Residue-level contacts at the interface:
Residue F370 in protein 1 interacts with residue G27 in protein 2 (closest heavy-atom distance 3.2 Å).
Residue L138 in protein 1 interacts with residue T178 in protein 2 (closest heavy-atom distance 3.1 Å).
Residue L118 in protein 1 contacts residue L179 in protein 2 (closest heavy-atom distance 3.6 Å).
Residue G366 in protein 1 contacts residue R98 in protein 2 (closest heavy-atom distance 2.7 Å).
Residue P398 in protein 1 contacts residue D180 in protein 2 (closest heavy-atom distance 3.8 Å).
Residue I74 in protein 1 is in contact with residue Y182 in protein 2 (closest heavy-atom distance 3.7 Å).
Residue F370 in protein 1 contacts residue Q93 in protein 2 (closest heavy-atom distance 3.5 Å).
Residue F370 in protein 1 interacts with residue R56 in protein 2 (closest heavy-atom distance 3.6 Å).
Residue H397 in protein 1 is in contact with residue D180 in protein 2 (closest heavy-atom distance 3.3 Å).
Residue I367 in protein 1 interacts with residue S25 in protein 2 (closest heavy-atom distance 3.3 Å).
Residue I367 in protein 1 contacts residue T94 in protein 2 (closest heavy-atom distance 3.5 Å).
Residue F145 in protein 1 is in contact with residue L179 in protein 2 (closest heavy-atom distance 3.9 Å).
Residue S368 in protein 1 is in contact with residue Q93 in protein 2 (closest heavy-atom distance 3.4 Å).
Residue E384 in protein 1 is in contact with residue K100 in protein 2 (closest heavy-atom distance 3.7 Å).
Residue N140 in protein 1 is in contact with residue T178 in protein 2 (closest heavy-atom distance 3.8 Å).
Residue F370 in protein 1 interacts with residue C90 in protein 2 (closest heavy-atom distance 3.8 Å).
Residue V373 in protein 1 is in contact with residue N51 in protein 2 (closest heavy-atom distance 3.4 Å).
Residue F364 in protein 1 is in contact with residue Q101 in protein 2 (closest heavy-atom distance 3.8 Å).
Residue P387 in protein 1 is in contact with residue Q101 in protein 2 (closest heavy-atom distance 4.0 Å).
Residue R142 in protein 1 interacts with residue Q170 in protein 2 (closest heavy-atom distance 3.3 Å).
Residue S368 in protein 1 interacts with residue K97 in protein 2 (closest heavy-atom distance 3.7 Å).
Residue L117 in protein 1 contacts residue L179 in protein 2 (closest heavy-atom distance 3.4 Å).
Residue F364 in protein 1 interacts with residue K97 in protein 2 (closest heavy-atom distance 3.8 Å).
Residue E391 in protein 1 interacts with residue R171 in protein 2 (closest heavy-atom distance 3.5 Å).
Residue F364 in protein 1 interacts with residue R98 in protein 2 (closest heavy-atom distance 3.9 Å).
Residue R142 in protein 1 contacts residue R171 in protein 2 (closest heavy-atom distance 3.5 Å).
Residue Y385 in protein 1 interacts with residue Q101 in protein 2 (closest heavy-atom distance 3.0 Å).
Residue K113 in protein 1 contacts residue Y182 in protein 2 (closest heavy-atom distance 3.8 Å).
Residue G366 in protein 1 contacts residue T94 in protein 2 (closest heavy-atom distance 3.4 Å).
Residue N372 in protein 1 is in contact with residue E28 in protein 2 (closest heavy-atom distance 3.0 Å).
Residue F370 in protein 1 contacts residue W89 in protein 2 (closest heavy-atom distance 3.7 Å).
Residue P387 in protein 1 is in contact with residue D103 in protein 2 (closest heavy-atom distance 3.7 Å).
Residue K392 in protein 1 is in contact with residue D149 in protein 2 (closest heavy-atom distance 3.3 Å).
Residue K392 in protein 1 interacts with residue R171 in protein 2 (closest heavy-atom distance 3.3 Å).
Residue I399 in protein 1 contacts residue D180 in protein 2 (closest heavy-atom distance 3.6 Å).
Residue S368 in protein 1 interacts with residue T94 in protein 2 (closest heavy-atom distance 3.0 Å).
Residue S137 in protein 1 interacts with residue M177 in protein 2 (closest heavy-atom distance 3.1 Å).
Residue H397 in protein 1 is in contact with residue T178 in protein 2 (closest heavy-atom distance 3.7 Å).
Residue N140 in protein 1 interacts with residue A176 in protein 2 (closest heavy-atom distance 3.2 Å).
Residue G369 in protein 1 contacts residue S25 in protein 2 (closest heavy-atom distance 3.7 Å).
Residue G369 in protein 1 interacts with residue E28 in protein 2 (closest heavy-atom distance 3.7 Å).
Residue I367 in protein 1 is in contact with residue F29 in protein 2 (closest heavy-atom distance 3.5 Å).
Residue P398 in protein 1 is in contact with residue V172 in protein 2 (closest heavy-atom distance 3.6 Å).
Residue K392 in protein 1 is in contact with residue L169 in protein 2 (closest heavy-atom distance 3.9 Å).
Residue D365 in protein 1 is in contact with residue V24 in protein 2 (closest heavy-atom distance 3.8 Å).
Residue D383 in protein 1 is in contact with residue R96 in protein 2 (closest heavy-atom distance 2.9 Å).
Residue E391 in protein 1 contacts residue V172 in protein 2 (closest heavy-atom distance 3.5 Å).
Residue S368 in protein 1 is in contact with residue F29 in protein 2 (closest heavy-atom distance 3.5 Å).
Residue N140 in protein 1 contacts residue D173 in protein 2 (closest heavy-atom distance 3.9 Å).
Residue T139 in protein 1 contacts residue T178 in protein 2 (closest heavy-atom distance 3.8 Å).
Residue F370 in protein 1 is in contact with residue F53 in protein 2 (closest heavy-atom distance 3.6 Å).
Residue F370 in protein 1 interacts with residue E28 in protein 2 (closest heavy-atom distance 2.9 Å).
Residue L138 in protein 1 interacts with residue L183 in protein 2 (closest heavy-atom distance 3.3 Å).
Residue Y385 in protein 1 is in contact with residue K97 in protein 2 (closest heavy-atom distance 3.4 Å).
Residue H397 in protein 1 contacts residue V172 in protein 2 (closest heavy-atom distance 3.5 Å).
Residue E391 in protein 1 is in contact with residue K174 in protein 2 (closest heavy-atom distance 3.7 Å).
Residue F370 in protein 1 contacts residue G54 in protein 2 (closest heavy-atom distance 3.9 Å).
Residue D383 in protein 1 contacts residue K100 in protein 2 (closest heavy-atom distance 3.0 Å).
Residue G369 in protein 1 contacts residue F29 in protein 2 (closest heavy-atom distance 3.3 Å).
Residue L138 in protein 1 interacts with residue L179 in protein 2 (closest heavy-atom distance 3.1 Å).

Sequence of protein 1:
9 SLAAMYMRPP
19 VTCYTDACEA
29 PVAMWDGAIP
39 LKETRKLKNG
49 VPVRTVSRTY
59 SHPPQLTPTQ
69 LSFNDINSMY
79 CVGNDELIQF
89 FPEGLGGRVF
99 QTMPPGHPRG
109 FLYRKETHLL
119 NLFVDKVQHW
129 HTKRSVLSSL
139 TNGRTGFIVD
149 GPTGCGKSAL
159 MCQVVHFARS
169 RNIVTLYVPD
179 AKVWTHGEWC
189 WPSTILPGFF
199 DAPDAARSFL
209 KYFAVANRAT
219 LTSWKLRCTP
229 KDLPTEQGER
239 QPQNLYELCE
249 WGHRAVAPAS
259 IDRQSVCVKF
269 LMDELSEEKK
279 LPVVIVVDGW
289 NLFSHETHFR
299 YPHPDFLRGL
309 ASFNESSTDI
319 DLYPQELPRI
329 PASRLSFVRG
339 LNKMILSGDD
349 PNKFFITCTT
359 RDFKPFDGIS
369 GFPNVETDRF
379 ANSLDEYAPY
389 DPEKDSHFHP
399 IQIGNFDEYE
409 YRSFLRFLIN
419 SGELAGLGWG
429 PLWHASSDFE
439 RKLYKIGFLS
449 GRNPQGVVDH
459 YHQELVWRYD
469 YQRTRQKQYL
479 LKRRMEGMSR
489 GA

Sequence of protein 2:
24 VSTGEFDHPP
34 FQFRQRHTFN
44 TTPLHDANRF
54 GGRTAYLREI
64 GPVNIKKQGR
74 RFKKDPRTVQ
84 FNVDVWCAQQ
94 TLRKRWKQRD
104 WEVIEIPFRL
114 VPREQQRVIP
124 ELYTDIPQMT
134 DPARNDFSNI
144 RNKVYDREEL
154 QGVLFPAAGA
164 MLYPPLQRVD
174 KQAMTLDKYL

The following describes two proteins that form a bound complex.